Interface contacts:
Residue P620 in protein 1 interacts with residue V126 in protein 2 (closest heavy-atom distance 3.5 Å).
Residue I32 in protein 1 contacts residue Y81 in protein 2 (closest heavy-atom distance 3.8 Å).
Residue F394 in protein 1 interacts with residue H141 in protein 2 (closest heavy-atom distance 2.3 Å).
Residue Q37 in protein 1 contacts residue E48 in protein 2 (closest heavy-atom distance 4.2 Å).
Residue E44 in protein 1 contacts residue Y81 in protein 2 (closest heavy-atom distance 2.9 Å).
Residue P35 in protein 1 is in contact with residue W66 in protein 2 (closest heavy-atom distance 3.8 Å).
Residue P620 in protein 1 interacts with residue E130 in protein 2 (closest heavy-atom distance 4.4 Å).
Residue S34 in protein 1 contacts residue W66 in protein 2 (closest heavy-atom distance 3.3 Å).
Residue S122 in protein 1 is in contact with residue E115 in protein 2 (closest heavy-atom distance 3.2 Å).
Residue Q75 in protein 1 is in contact with residue V113 in protein 2 (closest heavy-atom distance 2.7 Å).
Residue Y396 in protein 1 is in contact with residue R142 in protein 2 (closest heavy-atom distance 3.1 Å).
Residue R40 in protein 1 interacts with residue V47 in protein 2 (closest heavy-atom distance 3.6 Å).
Residue R175 in protein 1 contacts residue R108 in protein 2 (closest heavy-atom distance 3.3 Å).
Residue L33 in protein 1 is in contact with residue W66 in protein 2 (closest heavy-atom distance 3.4 Å).
Residue S126 in protein 1 contacts residue R112 in protein 2 (closest heavy-atom distance 3.7 Å).
Residue L33 in protein 1 is in contact with residue N84 in protein 2 (closest heavy-atom distance 3.9 Å).
Residue Q37 in protein 1 is in contact with residue V47 in protein 2 (closest heavy-atom distance 3.9 Å).
Residue Y130 in protein 1 interacts with residue D109 in protein 2 (closest heavy-atom distance 4.3 Å).
Residue L76 in protein 1 is in contact with residue I83 in protein 2 (closest heavy-atom distance 3.9 Å).
Residue E172 in protein 1 is in contact with residue R112 in protein 2 (closest heavy-atom distance 2.8 Å).
Residue P35 in protein 1 contacts residue V49 in protein 2 (closest heavy-atom distance 3.1 Å).
Residue E338 in protein 1 is in contact with residue K143 in protein 2 (closest heavy-atom distance 4.4 Å).
Residue R40 in protein 1 interacts with residue V49 in protein 2 (closest heavy-atom distance 3.4 Å).
Residue V79 in protein 1 interacts with residue V113 in protein 2 (closest heavy-atom distance 4.3 Å).
Residue V79 in protein 1 contacts residue R78 in protein 2 (closest heavy-atom distance 4.1 Å).
Residue A664 in protein 1 interacts with residue K154 in protein 2 (closest heavy-atom distance 3.7 Å).
Residue P620 in protein 1 contacts residue Y157 in protein 2 (closest heavy-atom distance 4.1 Å).
Residue F394 in protein 1 is in contact with residue R131 in protein 2 (closest heavy-atom distance 3.8 Å).
Residue A72 in protein 1 is in contact with residue N84 in protein 2 (closest heavy-atom distance 3.2 Å).
Residue I121 in protein 1 contacts residue E115 in protein 2 (closest heavy-atom distance 4.5 Å).
Residue N618 in protein 1 is in contact with residue S155 in protein 2 (closest heavy-atom distance 3.2 Å).
Residue K123 in protein 1 is in contact with residue E115 in protein 2 (closest heavy-atom distance 3.3 Å).
Residue V79 in protein 1 contacts residue D79 in protein 2 (closest heavy-atom distance 3.6 Å).
Residue D706 in protein 1 interacts with residue K154 in protein 2 (closest heavy-atom distance 4.1 Å).
Residue I32 in protein 1 interacts with residue L77 in protein 2 (closest heavy-atom distance 3.7 Å).
Residue D619 in protein 1 is in contact with residue Y157 in protein 2 (closest heavy-atom distance 3.0 Å).
Residue L33 in protein 1 contacts residue I83 in protein 2 (closest heavy-atom distance 3.7 Å).
Residue I32 in protein 1 contacts residue W66 in protein 2 (closest heavy-atom distance 4.3 Å).
Residue R168 in protein 1 contacts residue R112 in protein 2 (closest heavy-atom distance 4.2 Å).
Residue Y130 in protein 1 interacts with residue R112 in protein 2 (closest heavy-atom distance 3.4 Å).
Residue R40 in protein 1 contacts residue W66 in protein 2 (closest heavy-atom distance 3.9 Å).
Residue A72 in protein 1 contacts residue I83 in protein 2 (closest heavy-atom distance 4.0 Å).
Residue Y130 in protein 1 contacts residue D79 in protein 2 (closest heavy-atom distance 4.0 Å).
Residue N618 in protein 1 is in contact with residue N156 in protein 2 (closest heavy-atom distance 4.1 Å).
Residue L76 in protein 1 is in contact with residue G80 in protein 2 (closest heavy-atom distance 3.4 Å).
Residue Q83 in protein 1 contacts residue R78 in protein 2 (closest heavy-atom distance 3.2 Å).
Residue F394 in protein 1 contacts residue I138 in protein 2 (closest heavy-atom distance 4.4 Å).
Residue F394 in protein 1 is in contact with residue D150 in protein 2 (closest heavy-atom distance 3.6 Å).
Residue R40 in protein 1 contacts residue Y81 in protein 2 (closest heavy-atom distance 4.0 Å).
Residue S395 in protein 1 interacts with residue H141 in protein 2 (closest heavy-atom distance 4.5 Å).
Residue V79 in protein 1 is in contact with residue G80 in protein 2 (closest heavy-atom distance 4.4 Å).
Residue K95 in protein 1 interacts with residue E72 in protein 2 (closest heavy-atom distance 4.1 Å).
Residue D660 in protein 1 is in contact with residue E36 in protein 2 (closest heavy-atom distance 4.0 Å).
Residue N707 in protein 1 is in contact with residue K39 in protein 2 (closest heavy-atom distance 4.2 Å).
Residue R175 in protein 1 interacts with residue R112 in protein 2 (closest heavy-atom distance 3.8 Å).
Residue Q75 in protein 1 interacts with residue I83 in protein 2 (closest heavy-atom distance 3.6 Å).
Residue L33 in protein 1 interacts with residue K14 in protein 2 (closest heavy-atom distance 4.3 Å).
Residue F394 in protein 1 contacts residue Y148 in protein 2 (closest heavy-atom distance 3.8 Å).
Residue F334 in protein 1 interacts with residue K143 in protein 2 (closest heavy-atom distance 3.8 Å).
Residue N331 in protein 1 is in contact with residue K143 in protein 2 (closest heavy-atom distance 3.6 Å).

These two protein chains interact to form a complex.

Sequence of protein 2:
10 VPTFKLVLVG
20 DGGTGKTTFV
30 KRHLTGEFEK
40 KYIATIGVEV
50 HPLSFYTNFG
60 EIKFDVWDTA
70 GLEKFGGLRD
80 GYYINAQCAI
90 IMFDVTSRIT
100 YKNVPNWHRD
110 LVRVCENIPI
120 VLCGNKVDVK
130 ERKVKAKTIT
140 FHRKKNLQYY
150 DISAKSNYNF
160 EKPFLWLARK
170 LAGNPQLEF

Sequence of protein 1:
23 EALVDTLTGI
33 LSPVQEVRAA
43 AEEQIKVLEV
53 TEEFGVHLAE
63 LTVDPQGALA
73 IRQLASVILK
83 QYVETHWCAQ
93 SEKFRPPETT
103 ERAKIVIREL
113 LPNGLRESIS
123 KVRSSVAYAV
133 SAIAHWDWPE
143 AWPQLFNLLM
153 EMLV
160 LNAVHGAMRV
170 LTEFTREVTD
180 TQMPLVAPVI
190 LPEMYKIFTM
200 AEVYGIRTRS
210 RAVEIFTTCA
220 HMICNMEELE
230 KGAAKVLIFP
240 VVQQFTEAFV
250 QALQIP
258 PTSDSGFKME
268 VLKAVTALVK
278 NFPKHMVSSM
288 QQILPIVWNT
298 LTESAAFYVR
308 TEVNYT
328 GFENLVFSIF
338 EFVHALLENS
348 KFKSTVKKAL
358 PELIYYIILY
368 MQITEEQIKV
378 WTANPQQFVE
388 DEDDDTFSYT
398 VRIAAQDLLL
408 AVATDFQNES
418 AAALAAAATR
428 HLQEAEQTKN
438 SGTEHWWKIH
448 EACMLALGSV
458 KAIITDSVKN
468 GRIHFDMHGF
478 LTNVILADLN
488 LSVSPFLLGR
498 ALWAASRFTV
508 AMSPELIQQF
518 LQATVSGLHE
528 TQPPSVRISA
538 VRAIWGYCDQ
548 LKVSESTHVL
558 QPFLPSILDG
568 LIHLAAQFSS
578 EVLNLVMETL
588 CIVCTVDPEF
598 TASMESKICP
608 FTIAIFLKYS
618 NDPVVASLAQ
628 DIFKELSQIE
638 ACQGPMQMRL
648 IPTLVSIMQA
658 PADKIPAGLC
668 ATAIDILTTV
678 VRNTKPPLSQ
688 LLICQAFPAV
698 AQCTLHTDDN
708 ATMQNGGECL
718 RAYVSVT